Sequence of chain A:
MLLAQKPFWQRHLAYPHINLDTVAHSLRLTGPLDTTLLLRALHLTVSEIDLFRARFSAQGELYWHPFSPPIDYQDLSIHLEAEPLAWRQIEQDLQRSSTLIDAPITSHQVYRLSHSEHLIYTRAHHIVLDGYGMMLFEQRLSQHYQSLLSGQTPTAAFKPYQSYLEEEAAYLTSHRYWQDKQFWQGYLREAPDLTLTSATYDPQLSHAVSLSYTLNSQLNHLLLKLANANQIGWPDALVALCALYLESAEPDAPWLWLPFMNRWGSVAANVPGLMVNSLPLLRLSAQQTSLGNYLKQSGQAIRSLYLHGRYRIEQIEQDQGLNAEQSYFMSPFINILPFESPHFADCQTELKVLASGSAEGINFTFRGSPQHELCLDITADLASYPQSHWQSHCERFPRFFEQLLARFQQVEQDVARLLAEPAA

Contacts between the two chains:
Residue H175 in chain B interacts with residue E190 in chain A (closest heavy-atom distance 4.1 Å).

The following describes two proteins that form a bound complex.

Sequence of chain B:
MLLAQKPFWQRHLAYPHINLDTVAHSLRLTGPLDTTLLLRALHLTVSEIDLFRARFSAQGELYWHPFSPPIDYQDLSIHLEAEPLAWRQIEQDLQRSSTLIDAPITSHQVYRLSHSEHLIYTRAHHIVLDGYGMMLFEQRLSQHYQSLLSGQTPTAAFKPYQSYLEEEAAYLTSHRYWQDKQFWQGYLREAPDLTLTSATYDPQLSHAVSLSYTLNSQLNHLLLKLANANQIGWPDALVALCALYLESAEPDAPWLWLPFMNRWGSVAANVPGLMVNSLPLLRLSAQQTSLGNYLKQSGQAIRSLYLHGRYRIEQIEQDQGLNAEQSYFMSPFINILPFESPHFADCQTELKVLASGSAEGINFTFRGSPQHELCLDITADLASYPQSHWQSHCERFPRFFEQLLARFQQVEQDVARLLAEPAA